Contacts between the two chains:
Residue V8 in chain B contacts residue F278 in chain A (closest heavy-atom distance 5.0 Å).

Sequence of chain B:
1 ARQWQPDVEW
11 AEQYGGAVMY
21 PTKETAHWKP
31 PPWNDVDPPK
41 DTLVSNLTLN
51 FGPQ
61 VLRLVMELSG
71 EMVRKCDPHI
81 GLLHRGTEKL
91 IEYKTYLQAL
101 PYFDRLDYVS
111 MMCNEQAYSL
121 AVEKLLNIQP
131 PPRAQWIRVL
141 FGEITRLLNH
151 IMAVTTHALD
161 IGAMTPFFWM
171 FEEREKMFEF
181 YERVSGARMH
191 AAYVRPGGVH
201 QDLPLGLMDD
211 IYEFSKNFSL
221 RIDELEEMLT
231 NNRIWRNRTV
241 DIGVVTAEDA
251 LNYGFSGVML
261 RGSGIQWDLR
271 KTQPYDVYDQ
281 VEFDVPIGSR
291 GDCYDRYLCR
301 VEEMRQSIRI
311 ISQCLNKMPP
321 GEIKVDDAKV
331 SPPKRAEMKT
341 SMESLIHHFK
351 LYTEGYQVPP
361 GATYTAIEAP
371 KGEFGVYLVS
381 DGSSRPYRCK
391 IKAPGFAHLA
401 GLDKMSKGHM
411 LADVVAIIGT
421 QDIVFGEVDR

These two protein chains interact to form a complex.

Sequence of chain A:
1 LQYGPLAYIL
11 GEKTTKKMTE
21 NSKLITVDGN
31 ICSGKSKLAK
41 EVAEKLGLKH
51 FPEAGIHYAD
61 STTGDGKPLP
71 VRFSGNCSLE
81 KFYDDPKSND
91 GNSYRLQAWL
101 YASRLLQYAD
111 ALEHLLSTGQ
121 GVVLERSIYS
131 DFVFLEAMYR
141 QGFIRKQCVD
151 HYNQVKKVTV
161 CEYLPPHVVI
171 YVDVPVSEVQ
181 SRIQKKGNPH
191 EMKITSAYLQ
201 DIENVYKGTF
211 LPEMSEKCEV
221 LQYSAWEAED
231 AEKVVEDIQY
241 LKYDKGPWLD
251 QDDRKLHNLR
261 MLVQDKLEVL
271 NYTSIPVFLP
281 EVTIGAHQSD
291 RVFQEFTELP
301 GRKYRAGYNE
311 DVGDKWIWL